Sequence of chain A:
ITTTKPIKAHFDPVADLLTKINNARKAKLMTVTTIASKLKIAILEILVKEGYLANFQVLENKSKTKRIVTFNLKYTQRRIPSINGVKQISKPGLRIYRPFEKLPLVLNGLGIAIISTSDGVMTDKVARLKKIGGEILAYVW

This data describes a binding interaction between two proteins.

Residue-level contacts at the interface:
Residue L143 in chain B is in contact with residue T4 in chain A (closest heavy-atom distance 3.3 Å).
Residue S144 in chain B interacts with residue E61 in chain A (closest heavy-atom distance 3.2 Å).
Residue D158 in chain B contacts residue R80 in chain A (closest heavy-atom distance 2.5 Å).
Residue K153 in chain B contacts residue A55 in chain A (closest heavy-atom distance 3.7 Å).
Residue E155 in chain B contacts residue L74 in chain A (closest heavy-atom distance 3.7 Å).
Residue E155 in chain B contacts residue K75 in chain A (closest heavy-atom distance 4.2 Å).
Residue R142 in chain B is in contact with residue N62 in chain A (closest heavy-atom distance 3.4 Å).
Residue K153 in chain B interacts with residue Y76 in chain A (closest heavy-atom distance 3.4 Å).
Residue S144 in chain B interacts with residue I69 in chain A (closest heavy-atom distance 3.6 Å).
Residue S144 in chain B interacts with residue T4 in chain A (closest heavy-atom distance 3.4 Å).
Residue E147 in chain B interacts with residue V59 in chain A (closest heavy-atom distance 2.9 Å).
Residue R145 in chain B interacts with residue L60 in chain A (closest heavy-atom distance 3.3 Å).
Residue T146 in chain B contacts residue L60 in chain A (closest heavy-atom distance 3.4 Å).
Residue Q150 in chain B interacts with residue N56 in chain A (closest heavy-atom distance 3.1 Å).
Residue W157 in chain B contacts residue Q78 in chain A (closest heavy-atom distance 2.8 Å).
Residue R145 in chain B interacts with residue E61 in chain A (closest heavy-atom distance 2.5 Å).
Residue E155 in chain B contacts residue Q78 in chain A (closest heavy-atom distance 3.3 Å).
Residue E147 in chain B contacts residue L60 in chain A (closest heavy-atom distance 3.4 Å).
Residue L143 in chain B interacts with residue T3 in chain A (closest heavy-atom distance 3.9 Å).
Residue R145 in chain B interacts with residue N62 in chain A (closest heavy-atom distance 3.5 Å).
Residue D158 in chain B is in contact with residue T77 in chain A (closest heavy-atom distance 3.4 Å).
Residue K153 in chain B contacts residue K75 in chain A (closest heavy-atom distance 3.4 Å).
Residue V159 in chain B is in contact with residue R80 in chain A (closest heavy-atom distance 3.3 Å).
Residue R142 in chain B contacts residue T4 in chain A (closest heavy-atom distance 2.4 Å).
Residue V160 in chain B is in contact with residue R80 in chain A (closest heavy-atom distance 3.2 Å).
Residue R142 in chain B is in contact with residue T3 in chain A (closest heavy-atom distance 3.3 Å).
Residue Q150 in chain B is in contact with residue F57 in chain A (closest heavy-atom distance 3.4 Å).
Residue T146 in chain B interacts with residue Q58 in chain A (closest heavy-atom distance 4.3 Å).
Residue R142 in chain B interacts with residue I69 in chain A (closest heavy-atom distance 3.3 Å).
Residue K153 in chain B is in contact with residue N56 in chain A (closest heavy-atom distance 2.5 Å).
Residue K148 in chain B contacts residue V59 in chain A (closest heavy-atom distance 3.8 Å).
Residue R142 in chain B interacts with residue P7 in chain A (closest heavy-atom distance 3.6 Å).
Residue K148 in chain B is in contact with residue Q58 in chain A (closest heavy-atom distance 3.2 Å).
Residue L156 in chain B is in contact with residue Q78 in chain A (closest heavy-atom distance 3.8 Å).
Residue S144 in chain B interacts with residue N62 in chain A (closest heavy-atom distance 3.6 Å).
Residue D158 in chain B is in contact with residue M31 in chain A (closest heavy-atom distance 4.2 Å).
Residue Q140 in chain B is in contact with residue K6 in chain A (closest heavy-atom distance 2.3 Å).
Residue A149 in chain B is in contact with residue Q58 in chain A (closest heavy-atom distance 4.0 Å).
Residue E147 in chain B is in contact with residue R68 in chain A (closest heavy-atom distance 2.6 Å).
Residue D158 in chain B contacts residue Q78 in chain A (closest heavy-atom distance 3.5 Å).
Residue K151 in chain B is in contact with residue V49 in chain A (closest heavy-atom distance 3.2 Å).
Residue K151 in chain B contacts residue N56 in chain A (closest heavy-atom distance 2.7 Å).
Residue R142 in chain B interacts with residue T5 in chain A (closest heavy-atom distance 3.5 Å).
Residue L143 in chain B is in contact with residue I2 in chain A (closest heavy-atom distance 3.2 Å).
Residue K148 in chain B interacts with residue F57 in chain A (closest heavy-atom distance 3.1 Å).
Residue K151 in chain B interacts with residue A55 in chain A (closest heavy-atom distance 4.1 Å).
Residue Q150 in chain B interacts with residue Q58 in chain A (closest heavy-atom distance 3.5 Å).
Residue W157 in chain B contacts residue R79 in chain A (closest heavy-atom distance 4.3 Å).
Residue K151 in chain B contacts residue L54 in chain A (closest heavy-atom distance 2.4 Å).
Residue E154 in chain B interacts with residue N56 in chain A (closest heavy-atom distance 3.3 Å).
Residue R142 in chain B is in contact with residue K67 in chain A (closest heavy-atom distance 3.3 Å).
Residue L143 in chain B interacts with residue N62 in chain A (closest heavy-atom distance 3.2 Å).
Residue P152 in chain B contacts residue N56 in chain A (closest heavy-atom distance 3.4 Å).
Residue Q150 in chain B is in contact with residue E46 in chain A (closest heavy-atom distance 2.5 Å).
Residue E147 in chain B is in contact with residue E61 in chain A (closest heavy-atom distance 3.6 Å).
Residue D158 in chain B is in contact with residue Y76 in chain A (closest heavy-atom distance 4.3 Å).
Residue S144 in chain B interacts with residue I2 in chain A (closest heavy-atom distance 2.5 Å).
Residue R145 in chain B contacts residue K63 in chain A (closest heavy-atom distance 3.8 Å).
Residue E155 in chain B contacts residue Y76 in chain A (closest heavy-atom distance 3.0 Å).
Residue S144 in chain B interacts with residue L60 in chain A (closest heavy-atom distance 3.3 Å).

Sequence of chain B:
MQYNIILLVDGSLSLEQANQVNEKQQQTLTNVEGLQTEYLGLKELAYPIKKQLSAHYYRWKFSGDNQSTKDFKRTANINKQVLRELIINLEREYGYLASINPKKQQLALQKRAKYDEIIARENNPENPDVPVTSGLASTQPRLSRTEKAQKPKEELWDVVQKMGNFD